Sequence of the first protein:
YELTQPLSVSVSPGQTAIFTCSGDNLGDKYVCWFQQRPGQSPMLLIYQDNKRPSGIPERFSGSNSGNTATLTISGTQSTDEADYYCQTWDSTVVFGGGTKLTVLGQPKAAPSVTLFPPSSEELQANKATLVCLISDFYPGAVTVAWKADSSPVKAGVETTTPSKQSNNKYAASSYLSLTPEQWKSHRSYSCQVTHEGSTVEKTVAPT

These two protein chains interact to form a complex.

Sequence of the second protein:
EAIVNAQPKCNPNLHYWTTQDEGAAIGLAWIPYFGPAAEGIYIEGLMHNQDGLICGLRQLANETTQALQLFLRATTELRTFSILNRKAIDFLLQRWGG

Interface contacts:
Residue Q48 in the first protein contacts residue G23 in the second protein (closest heavy-atom distance 4.8 Å).
Residue Y47 in the first protein contacts residue I26 in the second protein (closest heavy-atom distance 3.1 Å).
Residue Q48 in the first protein contacts residue E22 in the second protein (closest heavy-atom distance 3.3 Å).
Residue Y47 in the first protein is in contact with residue A24 in the second protein (closest heavy-atom distance 4.7 Å).
Residue K51 in the first protein is in contact with residue D21 in the second protein (closest heavy-atom distance 4.5 Å).
Residue Y47 in the first protein is in contact with residue G23 in the second protein (closest heavy-atom distance 2.8 Å).
Residue K51 in the first protein contacts residue E22 in the second protein (closest heavy-atom distance 2.8 Å).
Residue K51 in the first protein interacts with residue G23 in the second protein (closest heavy-atom distance 3.2 Å).